These two protein chains interact to form a complex.

Sequence of the second protein:
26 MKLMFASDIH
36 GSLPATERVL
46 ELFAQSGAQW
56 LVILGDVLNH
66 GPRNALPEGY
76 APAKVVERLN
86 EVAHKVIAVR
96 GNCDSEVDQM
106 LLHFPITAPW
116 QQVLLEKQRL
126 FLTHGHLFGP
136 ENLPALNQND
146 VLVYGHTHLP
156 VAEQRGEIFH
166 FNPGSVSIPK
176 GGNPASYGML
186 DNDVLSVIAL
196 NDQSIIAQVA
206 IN

Interface contacts:
Residue L119 in the first protein contacts residue L119 in the second protein (closest heavy-atom distance 2.9 Å).
Residue W115 in the first protein is in contact with residue P110 in the second protein (closest heavy-atom distance 3.5 Å).
Residue Q117 in the first protein interacts with residue I92 in the second protein (closest heavy-atom distance 4.2 Å).
Residue L119 in the first protein is in contact with residue M26 in the second protein (closest heavy-atom distance 4.5 Å).
Residue K122 in the first protein is in contact with residue W55 in the second protein (closest heavy-atom distance 4.1 Å).
Residue Q54 in the first protein contacts residue E121 in the second protein (closest heavy-atom distance 3.4 Å).
Residue L119 in the first protein interacts with residue V118 in the second protein (closest heavy-atom distance 3.5 Å).
Residue Q117 in the first protein is in contact with residue Q117 in the second protein (closest heavy-atom distance 3.2 Å).
Residue A140 in the first protein contacts residue H89 in the second protein (closest heavy-atom distance 3.9 Å).
Residue W115 in the first protein interacts with residue A113 in the second protein (closest heavy-atom distance 3.6 Å).
Residue Q117 in the first protein interacts with residue V118 in the second protein (closest heavy-atom distance 3.4 Å).
Residue A113 in the first protein contacts residue W115 in the second protein (closest heavy-atom distance 3.8 Å).
Residue Q116 in the first protein contacts residue W115 in the second protein (closest heavy-atom distance 3.6 Å).
Residue R124 in the first protein contacts residue W55 in the second protein (closest heavy-atom distance 3.4 Å).
Residue W55 in the first protein interacts with residue N142 in the second protein (closest heavy-atom distance 3.5 Å).
Residue T112 in the first protein contacts residue W115 in the second protein (closest heavy-atom distance 4.2 Å).
Residue A140 in the first protein is in contact with residue A88 in the second protein (closest heavy-atom distance 3.9 Å).
Residue F133 in the first protein contacts residue P110 in the second protein (closest heavy-atom distance 3.4 Å).
Residue W115 in the first protein is in contact with residue Q116 in the second protein (closest heavy-atom distance 3.5 Å).
Residue Q117 in the first protein is in contact with residue L119 in the second protein (closest heavy-atom distance 2.9 Å).
Residue W55 in the first protein is in contact with residue L119 in the second protein (closest heavy-atom distance 3.9 Å).
Residue W115 in the first protein is in contact with residue I111 in the second protein (closest heavy-atom distance 4.7 Å).
Residue L119 in the first protein contacts residue L120 in the second protein (closest heavy-atom distance 3.8 Å).
Residue Q116 in the first protein interacts with residue Q117 in the second protein (closest heavy-atom distance 3.0 Å).
Residue E121 in the first protein is in contact with residue M26 in the second protein (closest heavy-atom distance 3.4 Å).
Residue L119 in the first protein contacts residue L28 in the second protein (closest heavy-atom distance 3.7 Å).
Residue R124 in the first protein is in contact with residue I92 in the second protein (closest heavy-atom distance 3.9 Å).
Residue Q54 in the first protein contacts residue L120 in the second protein (closest heavy-atom distance 4.5 Å).
Residue I92 in the first protein is in contact with residue Q117 in the second protein (closest heavy-atom distance 3.7 Å).
Residue L120 in the first protein interacts with residue M26 in the second protein (closest heavy-atom distance 3.4 Å).
Residue W115 in the first protein is in contact with residue T112 in the second protein (closest heavy-atom distance 3.4 Å).
Residue N142 in the first protein interacts with residue K90 in the second protein (closest heavy-atom distance 3.8 Å).
Residue M26 in the first protein interacts with residue L119 in the second protein (closest heavy-atom distance 4.4 Å).
Residue M25 in the first protein contacts residue E121 in the second protein (closest heavy-atom distance 2.9 Å).
Residue M26 in the first protein is in contact with residue L120 in the second protein (closest heavy-atom distance 4.4 Å).
Residue P114 in the first protein is in contact with residue A113 in the second protein (closest heavy-atom distance 3.9 Å).
Residue Q123 in the first protein interacts with residue W55 in the second protein (closest heavy-atom distance 3.5 Å).
Residue P110 in the first protein is in contact with residue W115 in the second protein (closest heavy-atom distance 3.5 Å).
Residue K122 in the first protein contacts residue Q54 in the second protein (closest heavy-atom distance 2.9 Å).
Residue F126 in the first protein interacts with residue P110 in the second protein (closest heavy-atom distance 4.5 Å).
Residue N142 in the first protein interacts with residue H89 in the second protein (closest heavy-atom distance 3.4 Å).
Residue E121 in the first protein contacts residue W55 in the second protein (closest heavy-atom distance 4.4 Å).
Residue R124 in the first protein contacts residue V91 in the second protein (closest heavy-atom distance 3.5 Å).
Residue L28 in the first protein contacts residue L119 in the second protein (closest heavy-atom distance 4.2 Å).
Residue Q116 in the first protein is in contact with residue Q116 in the second protein (closest heavy-atom distance 3.4 Å).
Residue I92 in the first protein contacts residue L119 in the second protein (closest heavy-atom distance 4.2 Å).
Residue L119 in the first protein contacts residue W55 in the second protein (closest heavy-atom distance 3.7 Å).
Residue A140 in the first protein interacts with residue H108 in the second protein (closest heavy-atom distance 3.5 Å).
Residue V118 in the first protein is in contact with residue L119 in the second protein (closest heavy-atom distance 3.7 Å).
Residue W55 in the first protein interacts with residue R124 in the second protein (closest heavy-atom distance 3.4 Å).
Residue D145 in the first protein interacts with residue H89 in the second protein (closest heavy-atom distance 4.4 Å).
Residue L119 in the first protein contacts residue I92 in the second protein (closest heavy-atom distance 4.1 Å).
Residue R124 in the first protein is in contact with residue H89 in the second protein (closest heavy-atom distance 3.2 Å).
Residue Q123 in the first protein contacts residue Q54 in the second protein (closest heavy-atom distance 4.1 Å).
Residue E121 in the first protein interacts with residue Q54 in the second protein (closest heavy-atom distance 2.8 Å).
Residue Q117 in the first protein is in contact with residue Q116 in the second protein (closest heavy-atom distance 3.2 Å).
Residue L141 in the first protein interacts with residue H89 in the second protein (closest heavy-atom distance 3.4 Å).
Residue W115 in the first protein interacts with residue W115 in the second protein (closest heavy-atom distance 4.7 Å).
Residue L120 in the first protein is in contact with residue W55 in the second protein (closest heavy-atom distance 4.1 Å).
Residue I92 in the first protein contacts residue R124 in the second protein (closest heavy-atom distance 4.2 Å).

Sequence of the first protein:
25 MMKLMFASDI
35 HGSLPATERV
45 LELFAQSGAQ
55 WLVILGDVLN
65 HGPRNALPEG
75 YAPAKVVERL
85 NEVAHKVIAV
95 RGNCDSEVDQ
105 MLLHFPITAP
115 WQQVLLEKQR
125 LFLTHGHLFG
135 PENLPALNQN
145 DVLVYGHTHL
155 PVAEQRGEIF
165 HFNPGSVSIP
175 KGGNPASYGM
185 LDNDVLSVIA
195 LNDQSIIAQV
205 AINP